Sequence of chain A:
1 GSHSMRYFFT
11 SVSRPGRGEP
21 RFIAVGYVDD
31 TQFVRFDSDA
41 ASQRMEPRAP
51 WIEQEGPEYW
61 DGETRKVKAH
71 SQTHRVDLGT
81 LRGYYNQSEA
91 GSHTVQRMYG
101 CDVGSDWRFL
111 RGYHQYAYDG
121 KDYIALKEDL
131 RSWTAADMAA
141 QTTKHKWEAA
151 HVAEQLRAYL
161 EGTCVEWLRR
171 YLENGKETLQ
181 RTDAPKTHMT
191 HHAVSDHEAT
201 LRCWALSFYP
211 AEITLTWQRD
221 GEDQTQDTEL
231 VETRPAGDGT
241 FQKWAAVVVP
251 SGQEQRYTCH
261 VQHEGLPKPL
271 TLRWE

Interface contacts:
Residue Q155 in chain A interacts with residue H7 in chain B (closest heavy-atom distance 3.2 Å).
Residue Y171 in chain A contacts residue I1 in chain B (closest heavy-atom distance 2.7 Å).
Residue Y7 in chain A interacts with residue I1 in chain B (closest heavy-atom distance 3.0 Å).
Residue W167 in chain A is in contact with residue I1 in chain B (closest heavy-atom distance 3.6 Å).
Residue E63 in chain A contacts residue L2 in chain B (closest heavy-atom distance 2.8 Å).
Residue T73 in chain A contacts residue V6 in chain B (closest heavy-atom distance 3.8 Å).
Residue T80 in chain A contacts residue V9 in chain B (closest heavy-atom distance 3.3 Å).
Residue D77 in chain A interacts with residue H7 in chain B (closest heavy-atom distance 4.9 Å).
Residue H70 in chain A interacts with residue V6 in chain B (closest heavy-atom distance 3.2 Å).
Residue K146 in chain A contacts residue V9 in chain B (closest heavy-atom distance 2.9 Å).
Residue V152 in chain A interacts with residue H7 in chain B (closest heavy-atom distance 3.7 Å).
Residue H70 in chain A is in contact with residue K3 in chain B (closest heavy-atom distance 2.8 Å).
Residue Y116 in chain A contacts residue V9 in chain B (closest heavy-atom distance 3.8 Å).
Residue K66 in chain A is in contact with residue L2 in chain B (closest heavy-atom distance 2.8 Å).
Residue F9 in chain A is in contact with residue L2 in chain B (closest heavy-atom distance 3.5 Å).
Residue T73 in chain A interacts with residue G8 in chain B (closest heavy-atom distance 3.9 Å).
Residue K66 in chain A interacts with residue K3 in chain B (closest heavy-atom distance 4.3 Å).
Residue R65 in chain A contacts residue E4 in chain B (closest heavy-atom distance 2.6 Å).
Residue Y99 in chain A is in contact with residue K3 in chain B (closest heavy-atom distance 3.0 Å).
Residue K66 in chain A interacts with residue I1 in chain B (closest heavy-atom distance 3.8 Å).
Residue D77 in chain A is in contact with residue V9 in chain B (closest heavy-atom distance 3.1 Å).
Residue Y59 in chain A interacts with residue I1 in chain B (closest heavy-atom distance 3.4 Å).
Residue T143 in chain A is in contact with residue V9 in chain B (closest heavy-atom distance 2.8 Å).
Residue Y123 in chain A contacts residue V9 in chain B (closest heavy-atom distance 4.2 Å).
Residue Y7 in chain A interacts with residue L2 in chain B (closest heavy-atom distance 3.6 Å).
Residue V67 in chain A contacts residue L2 in chain B (closest heavy-atom distance 3.5 Å).
Residue T73 in chain A is in contact with residue H7 in chain B (closest heavy-atom distance 3.6 Å).
Residue W147 in chain A is in contact with residue V9 in chain B (closest heavy-atom distance 4.0 Å).
Residue R97 in chain A contacts residue V6 in chain B (closest heavy-atom distance 3.7 Å).
Residue Q155 in chain A is in contact with residue K3 in chain B (closest heavy-atom distance 2.8 Å).
Residue Y159 in chain A interacts with residue K3 in chain B (closest heavy-atom distance 3.5 Å).
Residue Y159 in chain A interacts with residue L2 in chain B (closest heavy-atom distance 4.0 Å).
Residue Q155 in chain A is in contact with residue E4 in chain B (closest heavy-atom distance 4.5 Å).
Residue A150 in chain A is in contact with residue H7 in chain B (closest heavy-atom distance 3.9 Å).
Residue M5 in chain A is in contact with residue I1 in chain B (closest heavy-atom distance 3.9 Å).
Residue Y84 in chain A is in contact with residue V9 in chain B (closest heavy-atom distance 2.9 Å).
Residue R97 in chain A interacts with residue H7 in chain B (closest heavy-atom distance 3.5 Å).
Residue Y99 in chain A interacts with residue L2 in chain B (closest heavy-atom distance 3.4 Å).
Residue M45 in chain A is in contact with residue L2 in chain B (closest heavy-atom distance 3.5 Å).
Residue R97 in chain A contacts residue V9 in chain B (closest heavy-atom distance 4.8 Å).
Residue H70 in chain A contacts residue L2 in chain B (closest heavy-atom distance 3.9 Å).
Residue Y159 in chain A interacts with residue I1 in chain B (closest heavy-atom distance 2.8 Å).
Residue K66 in chain A contacts residue E4 in chain B (closest heavy-atom distance 3.4 Å).
Residue W147 in chain A is in contact with residue G8 in chain B (closest heavy-atom distance 2.9 Å).
Residue L81 in chain A contacts residue V9 in chain B (closest heavy-atom distance 3.9 Å).
Residue W147 in chain A interacts with residue H7 in chain B (closest heavy-atom distance 4.0 Å).
Residue K146 in chain A is in contact with residue G8 in chain B (closest heavy-atom distance 4.1 Å).
Residue E63 in chain A is in contact with residue I1 in chain B (closest heavy-atom distance 3.2 Å).
Residue Q155 in chain A interacts with residue P5 in chain B (closest heavy-atom distance 3.3 Å).
Residue D77 in chain A contacts residue G8 in chain B (closest heavy-atom distance 3.5 Å).
Residue T163 in chain A interacts with residue I1 in chain B (closest heavy-atom distance 4.0 Å).
Residue L156 in chain A interacts with residue K3 in chain B (closest heavy-atom distance 3.8 Å).

This data describes a binding interaction between two proteins.

Sequence of chain B:
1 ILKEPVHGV